Sequence of the second protein:
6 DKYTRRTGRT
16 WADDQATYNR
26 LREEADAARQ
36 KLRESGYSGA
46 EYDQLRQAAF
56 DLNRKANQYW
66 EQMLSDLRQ

Contacts between the two chains:
Residue E39 in the second protein interacts with residue E46 in the first protein (closest heavy-atom distance 4.4 Å).
Residue G41 in the second protein is in contact with residue S43 in the first protein (closest heavy-atom distance 2.9 Å).
Residue E46 in the second protein contacts residue Y42 in the first protein (closest heavy-atom distance 3.5 Å).
Residue S40 in the second protein interacts with residue E46 in the first protein (closest heavy-atom distance 3.8 Å).
Residue S43 in the second protein contacts residue G41 in the first protein (closest heavy-atom distance 3.9 Å).
Residue Y42 in the second protein interacts with residue E46 in the first protein (closest heavy-atom distance 3.7 Å).
Residue G41 in the second protein contacts residue Y42 in the first protein (closest heavy-atom distance 3.1 Å).
Residue Y42 in the second protein interacts with residue Y42 in the first protein (closest heavy-atom distance 3.6 Å).
Residue E46 in the second protein interacts with residue K36 in the first protein (closest heavy-atom distance 3.9 Å).
Residue G41 in the second protein contacts residue E46 in the first protein (closest heavy-atom distance 2.7 Å).
Residue S43 in the second protein contacts residue Y42 in the first protein (closest heavy-atom distance 3.5 Å).
Residue G41 in the second protein contacts residue G41 in the first protein (closest heavy-atom distance 4.1 Å).
Residue Y42 in the second protein is in contact with residue G41 in the first protein (closest heavy-atom distance 4.8 Å).

Sequence of the first protein:
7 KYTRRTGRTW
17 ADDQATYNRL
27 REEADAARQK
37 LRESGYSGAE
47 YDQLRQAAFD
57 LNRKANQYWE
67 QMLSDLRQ

These two protein chains interact to form a complex.